Sequence of protein 2:
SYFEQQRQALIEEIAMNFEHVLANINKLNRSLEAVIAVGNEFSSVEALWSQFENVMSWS

Contacts between the two chains:
Residue L56 in protein 1 interacts with residue L49 in protein 2 (closest heavy-atom distance 3.9 Å).
Residue E6 in protein 1 interacts with residue F4 in protein 2 (closest heavy-atom distance 3.1 Å).
Residue A35 in protein 1 is in contact with residue V36 in protein 2 (closest heavy-atom distance 4.8 Å).
Residue A31 in protein 1 is in contact with residue S32 in protein 2 (closest heavy-atom distance 4.2 Å).
Residue Y13 in protein 1 contacts residue R8 in protein 2 (closest heavy-atom distance 3.6 Å).
Residue A24 in protein 1 interacts with residue H21 in protein 2 (closest heavy-atom distance 4.8 Å).
Residue L42 in protein 1 contacts residue F43 in protein 2 (closest heavy-atom distance 4.5 Å).
Residue Y13 in protein 1 interacts with residue I12 in protein 2 (closest heavy-atom distance 4.3 Å).
Residue F53 in protein 1 contacts residue V46 in protein 2 (closest heavy-atom distance 3.5 Å).
Residue A31 in protein 1 contacts residue L29 in protein 2 (closest heavy-atom distance 3.2 Å).
Residue L16 in protein 1 interacts with residue I15 in protein 2 (closest heavy-atom distance 3.6 Å).
Residue L27 in protein 1 interacts with residue L29 in protein 2 (closest heavy-atom distance 3.6 Å).
Residue F53 in protein 1 interacts with residue L49 in protein 2 (closest heavy-atom distance 4.3 Å).
Residue Y13 in protein 1 interacts with residue L11 in protein 2 (closest heavy-atom distance 4.1 Å).
Residue L23 in protein 1 contacts residue V22 in protein 2 (closest heavy-atom distance 4.2 Å).
Residue L2 in protein 1 contacts residue F4 in protein 2 (closest heavy-atom distance 4.1 Å).
Residue M20 in protein 1 is in contact with residue F19 in protein 2 (closest heavy-atom distance 3.7 Å).
Residue M20 in protein 1 contacts residue I15 in protein 2 (closest heavy-atom distance 3.4 Å).
Residue M20 in protein 1 is in contact with residue V22 in protein 2 (closest heavy-atom distance 4.0 Å).
Residue L39 in protein 1 contacts residue V36 in protein 2 (closest heavy-atom distance 5.0 Å).
Residue D28 in protein 1 contacts residue L29 in protein 2 (closest heavy-atom distance 4.2 Å).
Residue F53 in protein 1 interacts with residue S45 in protein 2 (closest heavy-atom distance 3.0 Å).
Residue S17 in protein 1 contacts residue I15 in protein 2 (closest heavy-atom distance 3.3 Å).
Residue L27 in protein 1 is in contact with residue V22 in protein 2 (closest heavy-atom distance 3.3 Å).
Residue L10 in protein 1 interacts with residue L11 in protein 2 (closest heavy-atom distance 5.0 Å).
Residue I38 in protein 1 interacts with residue V36 in protein 2 (closest heavy-atom distance 3.5 Å).
Residue V9 in protein 1 interacts with residue R8 in protein 2 (closest heavy-atom distance 4.7 Å).
Residue L5 in protein 1 contacts residue E5 in protein 2 (closest heavy-atom distance 3.6 Å).
Residue A24 in protein 1 contacts residue V22 in protein 2 (closest heavy-atom distance 3.7 Å).
Residue Y13 in protein 1 contacts residue I15 in protein 2 (closest heavy-atom distance 3.9 Å).
Residue A31 in protein 1 interacts with residue L33 in protein 2 (closest heavy-atom distance 4.7 Å).
Residue L45 in protein 1 is in contact with residue F43 in protein 2 (closest heavy-atom distance 3.4 Å).
Residue S32 in protein 1 contacts residue L29 in protein 2 (closest heavy-atom distance 3.6 Å).
Residue L42 in protein 1 is in contact with residue V39 in protein 2 (closest heavy-atom distance 5.0 Å).
Residue D28 in protein 1 interacts with residue N25 in protein 2 (closest heavy-atom distance 3.2 Å).
Residue L42 in protein 1 interacts with residue V36 in protein 2 (closest heavy-atom distance 4.3 Å).
Residue T49 in protein 1 interacts with residue F43 in protein 2 (closest heavy-atom distance 5.0 Å).
Residue M20 in protein 1 interacts with residue N18 in protein 2 (closest heavy-atom distance 4.3 Å).
Residue V52 in protein 1 interacts with residue W50 in protein 2 (closest heavy-atom distance 4.7 Å).
Residue L27 in protein 1 interacts with residue I26 in protein 2 (closest heavy-atom distance 3.8 Å).
Residue A35 in protein 1 is in contact with residue S32 in protein 2 (closest heavy-atom distance 4.8 Å).

Sequence of protein 1:
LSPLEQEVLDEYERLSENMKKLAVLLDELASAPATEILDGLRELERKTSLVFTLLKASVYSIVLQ

The following describes two proteins that form a bound complex.